Contacts between the two chains:
Residue L134 in the second protein contacts residue L153 in the first protein (closest heavy-atom distance 4.8 Å).
Residue S161 in the second protein interacts with residue R151 in the first protein (closest heavy-atom distance 4.9 Å).
Residue L150 in the second protein is in contact with residue H133 in the first protein (closest heavy-atom distance 3.2 Å).
Residue L150 in the second protein interacts with residue G154 in the first protein (closest heavy-atom distance 4.9 Å).
Residue L150 in the second protein interacts with residue I158 in the first protein (closest heavy-atom distance 4.6 Å).
Residue L150 in the second protein contacts residue V130 in the first protein (closest heavy-atom distance 4.0 Å).
Residue N129 in the second protein is in contact with residue D148 in the first protein (closest heavy-atom distance 4.5 Å).
Residue I158 in the second protein is in contact with residue R151 in the first protein (closest heavy-atom distance 3.2 Å).
Residue S161 in the second protein contacts residue L150 in the first protein (closest heavy-atom distance 3.6 Å).
Residue L157 in the second protein contacts residue L157 in the first protein (closest heavy-atom distance 4.8 Å).
Residue Y125 in the second protein interacts with residue D148 in the first protein (closest heavy-atom distance 2.4 Å).
Residue R151 in the second protein contacts residue L157 in the first protein (closest heavy-atom distance 4.6 Å).
Residue R151 in the second protein contacts residue I158 in the first protein (closest heavy-atom distance 4.4 Å).
Residue V130 in the second protein contacts residue I141 in the first protein (closest heavy-atom distance 4.4 Å).
Residue L150 in the second protein contacts residue S161 in the first protein (closest heavy-atom distance 3.8 Å).
Residue L126 in the second protein is in contact with residue M138 in the first protein (closest heavy-atom distance 4.8 Å).
Residue L157 in the second protein contacts residue L153 in the first protein (closest heavy-atom distance 3.7 Å).
Residue L157 in the second protein is in contact with residue L150 in the first protein (closest heavy-atom distance 3.6 Å).
Residue L134 in the second protein is in contact with residue L134 in the first protein (closest heavy-atom distance 4.9 Å).
Residue G154 in the second protein contacts residue L157 in the first protein (closest heavy-atom distance 5.0 Å).
Residue L126 in the second protein interacts with residue I141 in the first protein (closest heavy-atom distance 3.7 Å).
Residue N129 in the second protein interacts with residue L150 in the first protein (closest heavy-atom distance 4.9 Å).
Residue I158 in the second protein contacts residue E155 in the first protein (closest heavy-atom distance 4.1 Å).
Residue I158 in the second protein contacts residue G154 in the first protein (closest heavy-atom distance 4.1 Å).
Residue M138 in the second protein contacts residue V130 in the first protein (closest heavy-atom distance 4.7 Å).
Residue L150 in the second protein contacts residue L157 in the first protein (closest heavy-atom distance 3.2 Å).
Residue L150 in the second protein is in contact with residue Q160 in the first protein (closest heavy-atom distance 4.8 Å).
Residue P149 in the second protein is in contact with residue V130 in the first protein (closest heavy-atom distance 4.6 Å).
Residue L153 in the second protein contacts residue L157 in the first protein (closest heavy-atom distance 4.6 Å).
Residue V130 in the second protein contacts residue L153 in the first protein (closest heavy-atom distance 3.5 Å).
Residue V130 in the second protein contacts residue L150 in the first protein (closest heavy-atom distance 4.5 Å).
Residue M138 in the second protein is in contact with residue L134 in the first protein (closest heavy-atom distance 4.9 Å).
Residue Q160 in the second protein is in contact with residue L150 in the first protein (closest heavy-atom distance 4.7 Å).
Residue G154 in the second protein is in contact with residue G154 in the first protein (closest heavy-atom distance 3.6 Å).
Residue R151 in the second protein contacts residue S161 in the first protein (closest heavy-atom distance 4.2 Å).
Residue Y125 in the second protein interacts with residue I141 in the first protein (closest heavy-atom distance 3.8 Å).
Residue P149 in the second protein interacts with residue N129 in the first protein (closest heavy-atom distance 4.4 Å).

Sequence of the second protein:
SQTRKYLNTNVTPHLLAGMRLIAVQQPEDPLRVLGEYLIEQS

These two protein chains interact to form a complex.

Sequence of the first protein:
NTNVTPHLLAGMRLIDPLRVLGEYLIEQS